These two protein chains interact to form a complex.

Sequence of protein 1:
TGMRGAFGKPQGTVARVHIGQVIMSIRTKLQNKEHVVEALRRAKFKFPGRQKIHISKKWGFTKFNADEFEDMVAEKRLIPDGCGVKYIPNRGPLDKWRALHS

Sequence of protein 2:
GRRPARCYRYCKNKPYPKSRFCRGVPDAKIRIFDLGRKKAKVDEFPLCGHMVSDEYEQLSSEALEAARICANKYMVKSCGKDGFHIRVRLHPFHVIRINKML

Residue-level contacts at the interface:
Residue Y74 in protein 2 contacts residue E38 in protein 1 (closest heavy-atom distance 2.8 Å).
Residue C79 in protein 2 interacts with residue N32 in protein 1 (closest heavy-atom distance 2.7 Å).
Residue L59 in protein 2 interacts with residue A15 in protein 1 (closest heavy-atom distance 2.7 Å).
Residue D54 in protein 2 interacts with residue R50 in protein 1 (closest heavy-atom distance 3.5 Å).
Residue M101 in protein 2 is in contact with residue T1 in protein 1 (closest heavy-atom distance 2.9 Å).
Residue E57 in protein 2 contacts residue P48 in protein 1 (closest heavy-atom distance 2.8 Å).
Residue G49 in protein 2 contacts residue I26 in protein 1 (closest heavy-atom distance 2.5 Å).
Residue F45 in protein 2 contacts residue T28 in protein 1 (closest heavy-atom distance 3.3 Å).
Residue C48 in protein 2 contacts residue S25 in protein 1 (closest heavy-atom distance 3.5 Å).
Residue A40 in protein 2 interacts with residue R27 in protein 1 (closest heavy-atom distance 3.5 Å).
Residue Y56 in protein 2 contacts residue H18 in protein 1 (closest heavy-atom distance 3.3 Å).
Residue H50 in protein 2 contacts residue H54 in protein 1 (closest heavy-atom distance 3.4 Å).
Residue H85 in protein 2 contacts residue R27 in protein 1 (closest heavy-atom distance 2.6 Å).
Residue H91 in protein 2 interacts with residue A15 in protein 1 (closest heavy-atom distance 3.2 Å).
Residue A63 in protein 2 interacts with residue K46 in protein 1 (closest heavy-atom distance 3.4 Å).
Residue R89 in protein 2 contacts residue V22 in protein 1 (closest heavy-atom distance 3.4 Å).
Residue C48 in protein 2 interacts with residue G60 in protein 1 (closest heavy-atom distance 3.1 Å).
Residue V52 in protein 2 contacts residue Q21 in protein 1 (closest heavy-atom distance 3.4 Å).
Residue K18 in protein 2 contacts residue T13 in protein 1 (closest heavy-atom distance 3.5 Å).
Residue C48 in protein 2 interacts with residue I26 in protein 1 (closest heavy-atom distance 3.2 Å).
Residue F84 in protein 2 interacts with residue R27 in protein 1 (closest heavy-atom distance 3.3 Å).
Residue H85 in protein 2 is in contact with residue I26 in protein 1 (closest heavy-atom distance 3.2 Å).
Residue M51 in protein 2 contacts residue I23 in protein 1 (closest heavy-atom distance 2.8 Å).
Residue K38 in protein 2 is in contact with residue C83 in protein 1 (closest heavy-atom distance 3.2 Å).
Residue V42 in protein 2 contacts residue G84 in protein 1 (closest heavy-atom distance 3.3 Å).
Residue M51 in protein 2 interacts with residue M24 in protein 1 (closest heavy-atom distance 2.8 Å).
Residue I96 in protein 2 contacts residue Q11 in protein 1 (closest heavy-atom distance 2.7 Å).
Residue E55 in protein 2 contacts residue G49 in protein 1 (closest heavy-atom distance 3.1 Å).
Residue S61 in protein 2 is in contact with residue T13 in protein 1 (closest heavy-atom distance 2.6 Å).
Residue V95 in protein 2 is in contact with residue G12 in protein 1 (closest heavy-atom distance 3.2 Å).
Residue H50 in protein 2 interacts with residue L40 in protein 1 (closest heavy-atom distance 3.4 Å).
Residue P92 in protein 2 interacts with residue T13 in protein 1 (closest heavy-atom distance 3.3 Å).
Residue R87 in protein 2 contacts residue S25 in protein 1 (closest heavy-atom distance 2.8 Å).
Residue R89 in protein 2 is in contact with residue I23 in protein 1 (closest heavy-atom distance 2.9 Å).
Residue F93 in protein 2 interacts with residue V14 in protein 1 (closest heavy-atom distance 3.4 Å).
Residue G49 in protein 2 contacts residue S25 in protein 1 (closest heavy-atom distance 3.2 Å).
Residue E57 in protein 2 contacts residue V17 in protein 1 (closest heavy-atom distance 3.1 Å).
Residue H94 in protein 2 interacts with residue V14 in protein 1 (closest heavy-atom distance 3.0 Å).
Residue S78 in protein 2 interacts with residue H35 in protein 1 (closest heavy-atom distance 3.2 Å).
Residue I98 in protein 2 contacts residue K9 in protein 1 (closest heavy-atom distance 3.0 Å).
Residue I98 in protein 2 contacts residue G8 in protein 1 (closest heavy-atom distance 3.1 Å).
Residue C48 in protein 2 is in contact with residue S56 in protein 1 (closest heavy-atom distance 2.4 Å).
Residue Y56 in protein 2 contacts residue V17 in protein 1 (closest heavy-atom distance 3.3 Å).
Residue R89 in protein 2 contacts residue S25 in protein 1 (closest heavy-atom distance 3.1 Å).
Residue V52 in protein 2 is in contact with residue K52 in protein 1 (closest heavy-atom distance 3.1 Å).
Residue S53 in protein 2 is in contact with residue V17 in protein 1 (closest heavy-atom distance 3.4 Å).
Residue V52 in protein 2 contacts residue Q51 in protein 1 (closest heavy-atom distance 3.2 Å).
Residue S53 in protein 2 is in contact with residue Q21 in protein 1 (closest heavy-atom distance 2.9 Å).
Residue M101 in protein 2 is in contact with residue M3 in protein 1 (closest heavy-atom distance 3.2 Å).
Residue M51 in protein 2 is in contact with residue V22 in protein 1 (closest heavy-atom distance 3.3 Å).
Residue L47 in protein 2 contacts residue T28 in protein 1 (closest heavy-atom distance 3.1 Å).
Residue V42 in protein 2 contacts residue W59 in protein 1 (closest heavy-atom distance 3.1 Å).
Residue A71 in protein 2 interacts with residue M24 in protein 1 (closest heavy-atom distance 3.5 Å).
Residue L59 in protein 2 interacts with residue V14 in protein 1 (closest heavy-atom distance 3.3 Å).
Residue H50 in protein 2 is in contact with residue S25 in protein 1 (closest heavy-atom distance 3.1 Å).
Residue V42 in protein 2 is in contact with residue G82 in protein 1 (closest heavy-atom distance 3.3 Å).
Residue G83 in protein 2 contacts residue K29 in protein 1 (closest heavy-atom distance 3.4 Å).
Residue K100 in protein 2 interacts with residue K9 in protein 1 (closest heavy-atom distance 3.1 Å).
Residue E55 in protein 2 is in contact with residue R50 in protein 1 (closest heavy-atom distance 2.6 Å).
Residue Q58 in protein 2 contacts residue V14 in protein 1 (closest heavy-atom distance 3.4 Å).